Sequence of protein 2:
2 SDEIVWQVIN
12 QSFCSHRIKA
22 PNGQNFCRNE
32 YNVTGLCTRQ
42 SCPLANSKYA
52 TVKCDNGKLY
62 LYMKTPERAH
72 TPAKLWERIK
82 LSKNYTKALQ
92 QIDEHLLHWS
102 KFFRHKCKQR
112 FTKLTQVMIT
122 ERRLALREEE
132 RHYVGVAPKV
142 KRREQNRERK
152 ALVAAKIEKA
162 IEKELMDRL

These two protein chains interact to form a complex.

Interface contacts:
Residue L240 in protein 1 contacts residue M119 in protein 2 (closest heavy-atom distance 4.5 Å).
Residue R239 in protein 1 interacts with residue E122 in protein 2 (closest heavy-atom distance 4.2 Å).
Residue R239 in protein 1 contacts residue N57 in protein 2 (closest heavy-atom distance 2.9 Å).
Residue D241 in protein 1 interacts with residue K84 in protein 2 (closest heavy-atom distance 2.4 Å).
Residue L240 in protein 1 contacts residue N57 in protein 2 (closest heavy-atom distance 5.0 Å).
Residue M242 in protein 1 interacts with residue L127 in protein 2 (closest heavy-atom distance 5.0 Å).
Residue L240 in protein 1 contacts residue R123 in protein 2 (closest heavy-atom distance 3.1 Å).
Residue M242 in protein 1 is in contact with residue A126 in protein 2 (closest heavy-atom distance 4.5 Å).
Residue D241 in protein 1 contacts residue R123 in protein 2 (closest heavy-atom distance 4.8 Å).
Residue L240 in protein 1 interacts with residue A126 in protein 2 (closest heavy-atom distance 4.9 Å).
Residue M242 in protein 1 interacts with residue R123 in protein 2 (closest heavy-atom distance 3.4 Å).
Residue R239 in protein 1 is in contact with residue G58 in protein 2 (closest heavy-atom distance 4.6 Å).
Residue L240 in protein 1 contacts residue E122 in protein 2 (closest heavy-atom distance 4.4 Å).

Sequence of protein 1:
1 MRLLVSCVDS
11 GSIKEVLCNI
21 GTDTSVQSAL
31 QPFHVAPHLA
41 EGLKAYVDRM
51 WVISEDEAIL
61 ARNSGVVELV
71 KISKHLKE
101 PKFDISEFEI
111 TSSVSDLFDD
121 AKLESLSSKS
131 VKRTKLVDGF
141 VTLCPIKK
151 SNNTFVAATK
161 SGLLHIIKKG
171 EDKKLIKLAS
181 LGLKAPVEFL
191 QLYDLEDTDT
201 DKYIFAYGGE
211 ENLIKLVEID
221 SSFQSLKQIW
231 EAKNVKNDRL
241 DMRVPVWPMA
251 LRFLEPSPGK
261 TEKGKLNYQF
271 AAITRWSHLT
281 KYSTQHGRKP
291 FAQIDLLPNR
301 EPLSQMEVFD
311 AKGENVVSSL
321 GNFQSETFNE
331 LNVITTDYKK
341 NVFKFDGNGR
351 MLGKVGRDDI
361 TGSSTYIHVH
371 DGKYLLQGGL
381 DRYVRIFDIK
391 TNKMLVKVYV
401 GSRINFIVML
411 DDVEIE